Sequence of the first protein:
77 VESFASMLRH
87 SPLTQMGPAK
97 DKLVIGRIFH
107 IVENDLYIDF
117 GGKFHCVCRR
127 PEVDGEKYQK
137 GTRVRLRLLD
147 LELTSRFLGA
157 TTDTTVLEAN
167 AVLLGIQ

Sequence of the second protein:
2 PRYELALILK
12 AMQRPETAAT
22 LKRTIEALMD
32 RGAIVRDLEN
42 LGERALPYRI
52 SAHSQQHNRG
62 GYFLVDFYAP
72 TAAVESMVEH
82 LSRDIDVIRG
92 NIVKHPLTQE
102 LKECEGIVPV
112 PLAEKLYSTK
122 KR

Interface contacts:
Residue L113 in the second protein interacts with residue L154 in the first protein (closest heavy-atom distance 4.4 Å).
Residue L113 in the second protein is in contact with residue F153 in the first protein (closest heavy-atom distance 4.6 Å).
Residue E115 in the second protein contacts residue R152 in the first protein (closest heavy-atom distance 3.1 Å).
Residue L113 in the second protein is in contact with residue R152 in the first protein (closest heavy-atom distance 3.6 Å).

The following describes two proteins that form a bound complex.